Sequence of the first protein:
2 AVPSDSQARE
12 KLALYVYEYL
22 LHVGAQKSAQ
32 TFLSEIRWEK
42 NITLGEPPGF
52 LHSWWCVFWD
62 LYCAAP

Interface contacts:
Residue W60 in the second protein contacts residue P67 in the first protein (closest heavy-atom distance 4.7 Å).
Residue P67 in the second protein contacts residue C64 in the first protein (closest heavy-atom distance 4.1 Å).
Residue P67 in the second protein contacts residue W60 in the first protein (closest heavy-atom distance 4.7 Å).
Residue L62 in the second protein contacts residue A65 in the first protein (closest heavy-atom distance 4.8 Å).
Residue Y63 in the second protein contacts residue A66 in the first protein (closest heavy-atom distance 3.5 Å).
Residue A66 in the second protein interacts with residue Y63 in the first protein (closest heavy-atom distance 3.5 Å).
Residue F59 in the second protein is in contact with residue L62 in the first protein (closest heavy-atom distance 3.4 Å).
Residue P67 in the second protein is in contact with residue Y63 in the first protein (closest heavy-atom distance 3.5 Å).
Residue Y63 in the second protein interacts with residue Y63 in the first protein (closest heavy-atom distance 5.0 Å).
Residue A65 in the second protein interacts with residue A65 in the first protein (closest heavy-atom distance 3.8 Å).
Residue L62 in the second protein is in contact with residue F59 in the first protein (closest heavy-atom distance 3.4 Å).
Residue Y63 in the second protein interacts with residue L62 in the first protein (closest heavy-atom distance 3.7 Å).
Residue L62 in the second protein contacts residue Y63 in the first protein (closest heavy-atom distance 3.7 Å).
Residue L62 in the second protein interacts with residue L62 in the first protein (closest heavy-atom distance 3.5 Å).
Residue A65 in the second protein is in contact with residue L62 in the first protein (closest heavy-atom distance 4.8 Å).
Residue Y63 in the second protein contacts residue P67 in the first protein (closest heavy-atom distance 3.5 Å).
Residue Y63 in the second protein contacts residue A65 in the first protein (closest heavy-atom distance 3.1 Å).
Residue C64 in the second protein is in contact with residue P67 in the first protein (closest heavy-atom distance 4.1 Å).
Residue A65 in the second protein interacts with residue Y63 in the first protein (closest heavy-atom distance 3.1 Å).

Sequence of the second protein:
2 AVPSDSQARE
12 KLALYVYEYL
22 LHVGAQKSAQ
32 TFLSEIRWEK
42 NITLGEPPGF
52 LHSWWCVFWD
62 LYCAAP

The following describes two proteins that form a bound complex.